These two protein chains interact to form a complex.

Sequence of the second protein:
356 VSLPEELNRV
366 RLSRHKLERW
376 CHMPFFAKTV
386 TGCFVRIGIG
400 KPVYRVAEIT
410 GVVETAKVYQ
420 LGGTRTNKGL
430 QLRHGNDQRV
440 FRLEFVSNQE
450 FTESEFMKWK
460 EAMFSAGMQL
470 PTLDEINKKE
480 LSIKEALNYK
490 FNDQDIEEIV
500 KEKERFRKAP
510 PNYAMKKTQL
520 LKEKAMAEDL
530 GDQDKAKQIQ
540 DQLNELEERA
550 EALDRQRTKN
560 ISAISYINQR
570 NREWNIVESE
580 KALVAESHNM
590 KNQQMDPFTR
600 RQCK

Sequence of the first protein:
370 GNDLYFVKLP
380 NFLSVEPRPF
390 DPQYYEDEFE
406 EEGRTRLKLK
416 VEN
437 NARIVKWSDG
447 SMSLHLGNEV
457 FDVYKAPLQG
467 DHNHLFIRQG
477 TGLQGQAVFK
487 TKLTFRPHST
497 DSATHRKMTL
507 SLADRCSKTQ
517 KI

Contacts between the two chains:
Residue M525 in the second protein is in contact with residue E406 in the first protein (closest heavy-atom distance 3.9 Å).
Residue E522 in the second protein contacts residue E406 in the first protein (closest heavy-atom distance 4.7 Å).
Residue D528 in the second protein is in contact with residue E406 in the first protein (closest heavy-atom distance 4.9 Å).
Residue I538 in the second protein is in contact with residue R409 in the first protein (closest heavy-atom distance 3.1 Å).
Residue K534 in the second protein is in contact with residue E406 in the first protein (closest heavy-atom distance 4.2 Å).
Residue E527 in the second protein contacts residue R502 in the first protein (closest heavy-atom distance 4.2 Å).
Residue D528 in the second protein is in contact with residue E407 in the first protein (closest heavy-atom distance 4.3 Å).
Residue D531 in the second protein is in contact with residue E399 in the first protein (closest heavy-atom distance 3.4 Å).
Residue L529 in the second protein contacts residue E407 in the first protein (closest heavy-atom distance 4.0 Å).
Residue A526 in the second protein is in contact with residue E406 in the first protein (closest heavy-atom distance 3.0 Å).
Residue A526 in the second protein interacts with residue E407 in the first protein (closest heavy-atom distance 4.5 Å).
Residue K523 in the second protein is in contact with residue R502 in the first protein (closest heavy-atom distance 4.9 Å).